This data describes a binding interaction between two proteins.

Residue-level contacts at the interface:
Residue R890 in protein 1 interacts with residue H94 in protein 2 (closest heavy-atom distance 3.8 Å).
Residue R891 in protein 1 contacts residue E90 in protein 2 (closest heavy-atom distance 3.8 Å).
Residue R890 in protein 1 is in contact with residue E90 in protein 2 (closest heavy-atom distance 4.2 Å).
Residue R887 in protein 1 contacts residue D93 in protein 2 (closest heavy-atom distance 3.6 Å).
Residue R891 in protein 1 is in contact with residue D97 in protein 2 (closest heavy-atom distance 2.5 Å).
Residue R891 in protein 1 is in contact with residue D93 in protein 2 (closest heavy-atom distance 3.3 Å).
Residue R887 in protein 1 contacts residue E90 in protein 2 (closest heavy-atom distance 3.2 Å).
Residue R891 in protein 1 contacts residue H94 in protein 2 (closest heavy-atom distance 3.2 Å).
Residue R883 in protein 1 contacts residue N83 in protein 2 (closest heavy-atom distance 3.9 Å).
Residue K886 in protein 1 is in contact with residue E90 in protein 2 (closest heavy-atom distance 5.0 Å).

Sequence of protein 1:
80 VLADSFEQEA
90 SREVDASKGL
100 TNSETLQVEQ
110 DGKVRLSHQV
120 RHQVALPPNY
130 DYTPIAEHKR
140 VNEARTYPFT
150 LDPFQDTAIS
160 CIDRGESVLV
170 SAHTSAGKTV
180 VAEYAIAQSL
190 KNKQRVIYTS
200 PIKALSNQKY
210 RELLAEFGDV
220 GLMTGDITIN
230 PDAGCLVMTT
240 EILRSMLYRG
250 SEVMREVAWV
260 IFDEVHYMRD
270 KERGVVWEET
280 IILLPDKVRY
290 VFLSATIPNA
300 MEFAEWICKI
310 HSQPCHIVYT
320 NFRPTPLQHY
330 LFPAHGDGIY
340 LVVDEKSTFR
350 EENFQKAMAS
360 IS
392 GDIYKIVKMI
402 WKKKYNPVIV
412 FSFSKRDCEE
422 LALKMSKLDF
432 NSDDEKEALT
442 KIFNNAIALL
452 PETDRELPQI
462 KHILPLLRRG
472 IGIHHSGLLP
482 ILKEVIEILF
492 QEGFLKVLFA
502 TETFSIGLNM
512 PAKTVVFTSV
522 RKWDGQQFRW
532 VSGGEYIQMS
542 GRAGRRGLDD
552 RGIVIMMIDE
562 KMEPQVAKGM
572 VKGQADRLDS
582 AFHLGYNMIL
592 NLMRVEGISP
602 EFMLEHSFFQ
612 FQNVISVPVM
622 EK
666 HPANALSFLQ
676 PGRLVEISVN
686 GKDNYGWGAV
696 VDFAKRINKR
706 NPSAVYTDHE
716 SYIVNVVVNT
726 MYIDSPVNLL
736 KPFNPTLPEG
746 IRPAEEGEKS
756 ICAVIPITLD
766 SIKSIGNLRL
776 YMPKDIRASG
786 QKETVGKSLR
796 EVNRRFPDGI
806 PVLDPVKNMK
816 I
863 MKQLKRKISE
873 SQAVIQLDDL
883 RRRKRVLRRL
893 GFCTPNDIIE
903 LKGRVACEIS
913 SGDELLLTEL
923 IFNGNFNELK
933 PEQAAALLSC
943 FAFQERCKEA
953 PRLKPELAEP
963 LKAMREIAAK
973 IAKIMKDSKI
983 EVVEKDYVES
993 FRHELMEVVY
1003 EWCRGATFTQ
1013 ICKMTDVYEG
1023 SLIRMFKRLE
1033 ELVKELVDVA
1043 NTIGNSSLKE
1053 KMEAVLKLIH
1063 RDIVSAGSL

Sequence of protein 2:
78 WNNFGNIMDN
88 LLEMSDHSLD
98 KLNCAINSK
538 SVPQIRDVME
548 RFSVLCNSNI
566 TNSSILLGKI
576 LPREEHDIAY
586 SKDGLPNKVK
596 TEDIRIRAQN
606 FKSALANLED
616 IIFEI